Interface contacts:
Residue D674 in the second protein is in contact with residue A241 in the first protein (closest heavy-atom distance 3.4 Å).
Residue G749 in the second protein contacts residue R229 in the first protein (closest heavy-atom distance 3.5 Å).
Residue A433 in the second protein contacts residue I292 in the first protein (closest heavy-atom distance 3.6 Å).
Residue T748 in the second protein is in contact with residue R230 in the first protein (closest heavy-atom distance 3.6 Å).
Residue E429 in the second protein is in contact with residue M295 in the first protein (closest heavy-atom distance 3.7 Å).
Residue Q94 in the second protein interacts with residue D860 in the first protein (closest heavy-atom distance 2.9 Å).
Residue K644 in the second protein interacts with residue A203 in the first protein (closest heavy-atom distance 3.0 Å).
Residue R747 in the second protein interacts with residue A233 in the first protein (closest heavy-atom distance 3.7 Å).
Residue R451 in the second protein is in contact with residue R882 in the first protein (closest heavy-atom distance 3.3 Å).
Residue T366 in the second protein interacts with residue I873 in the first protein (closest heavy-atom distance 3.7 Å).
Residue L98 in the second protein is in contact with residue Y858 in the first protein (closest heavy-atom distance 3.6 Å).
Residue Q642 in the second protein contacts residue D202 in the first protein (closest heavy-atom distance 3.7 Å).
Residue D667 in the second protein interacts with residue T854 in the first protein (closest heavy-atom distance 3.7 Å).
Residue T406 in the second protein interacts with residue E871 in the first protein (closest heavy-atom distance 3.3 Å).
Residue T580 in the second protein is in contact with residue D296 in the first protein (closest heavy-atom distance 3.0 Å).
Residue R455 in the second protein is in contact with residue N287 in the first protein (closest heavy-atom distance 3.8 Å).
Residue D667 in the second protein interacts with residue N244 in the first protein (closest heavy-atom distance 3.6 Å).
Residue N440 in the second protein is in contact with residue V289 in the first protein (closest heavy-atom distance 3.5 Å).
Residue L578 in the second protein contacts residue N298 in the first protein (closest heavy-atom distance 2.9 Å).
Residue N456 in the second protein interacts with residue R286 in the first protein (closest heavy-atom distance 3.4 Å).
Residue K582 in the second protein is in contact with residue D296 in the first protein (closest heavy-atom distance 3.3 Å).
Residue E87 in the second protein interacts with residue K119 in the first protein (closest heavy-atom distance 3.7 Å).
Residue T405 in the second protein interacts with residue T869 in the first protein (closest heavy-atom distance 3.7 Å).
Residue N456 in the second protein contacts residue F278 in the first protein (closest heavy-atom distance 3.5 Å).
Residue I427 in the second protein contacts residue N298 in the first protein (closest heavy-atom distance 3.5 Å).
Residue Q642 in the second protein contacts residue R201 in the first protein (closest heavy-atom distance 3.3 Å).
Residue Y95 in the second protein is in contact with residue R297 in the first protein (closest heavy-atom distance 3.4 Å).
Residue Q450 in the second protein is in contact with residue N880 in the first protein (closest heavy-atom distance 2.8 Å).
Residue E429 in the second protein interacts with residue N294 in the first protein (closest heavy-atom distance 3.7 Å).
Residue D750 in the second protein contacts residue R230 in the first protein (closest heavy-atom distance 2.4 Å).
Residue T577 in the second protein contacts residue N298 in the first protein (closest heavy-atom distance 2.9 Å).
Residue Y670 in the second protein interacts with residue A241 in the first protein (closest heavy-atom distance 3.8 Å).
Residue L578 in the second protein contacts residue P300 in the first protein (closest heavy-atom distance 3.7 Å).
Residue R797 in the second protein contacts residue R229 in the first protein (closest heavy-atom distance 3.8 Å).
Residue S430 in the second protein is in contact with residue N294 in the first protein (closest heavy-atom distance 3.3 Å).
Residue E429 in the second protein interacts with residue F278 in the first protein (closest heavy-atom distance 3.7 Å).
Residue T748 in the second protein interacts with residue R229 in the first protein (closest heavy-atom distance 3.6 Å).
Residue E744 in the second protein is in contact with residue R201 in the first protein (closest heavy-atom distance 3.0 Å).
Residue I97 in the second protein is in contact with residue T856 in the first protein (closest heavy-atom distance 3.8 Å).
Residue L98 in the second protein interacts with residue L299 in the first protein (closest heavy-atom distance 3.7 Å).
Residue R451 in the second protein contacts residue V289 in the first protein (closest heavy-atom distance 3.8 Å).
Residue Y532 in the second protein is in contact with residue N874 in the first protein (closest heavy-atom distance 3.7 Å).
Residue T405 in the second protein is in contact with residue D868 in the first protein (closest heavy-atom distance 2.7 Å).
Residue Q576 in the second protein is in contact with residue N298 in the first protein (closest heavy-atom distance 3.8 Å).
Residue R797 in the second protein is in contact with residue E222 in the first protein (closest heavy-atom distance 3.0 Å).
Residue A433 in the second protein is in contact with residue L293 in the first protein (closest heavy-atom distance 3.3 Å).
Residue R671 in the second protein interacts with residue A241 in the first protein (closest heavy-atom distance 3.7 Å).
Residue Q94 in the second protein is in contact with residue S859 in the first protein (closest heavy-atom distance 2.4 Å).
Residue Y95 in the second protein contacts residue A863 in the first protein (closest heavy-atom distance 3.5 Å).
Residue D666 in the second protein is in contact with residue K191 in the first protein (closest heavy-atom distance 3.1 Å).
Residue E322 in the second protein contacts residue P300 in the first protein (closest heavy-atom distance 3.7 Å).
Residue I367 in the second protein interacts with residue E871 in the first protein (closest heavy-atom distance 3.4 Å).
Residue S400 in the second protein contacts residue D296 in the first protein (closest heavy-atom distance 3.4 Å).
Residue L401 in the second protein interacts with residue N294 in the first protein (closest heavy-atom distance 3.0 Å).
Residue E429 in the second protein is in contact with residue N274 in the first protein (closest heavy-atom distance 3.6 Å).
Residue D750 in the second protein is in contact with residue G226 in the first protein (closest heavy-atom distance 3.3 Å).
Residue Y670 in the second protein contacts residue V239 in the first protein (closest heavy-atom distance 3.7 Å).
Residue Y641 in the second protein interacts with residue R201 in the first protein (closest heavy-atom distance 3.4 Å).
Residue E92 in the second protein interacts with residue A863 in the first protein (closest heavy-atom distance 3.0 Å).
Residue E322 in the second protein interacts with residue S301 in the first protein (closest heavy-atom distance 3.8 Å).

Sequence of the second protein:
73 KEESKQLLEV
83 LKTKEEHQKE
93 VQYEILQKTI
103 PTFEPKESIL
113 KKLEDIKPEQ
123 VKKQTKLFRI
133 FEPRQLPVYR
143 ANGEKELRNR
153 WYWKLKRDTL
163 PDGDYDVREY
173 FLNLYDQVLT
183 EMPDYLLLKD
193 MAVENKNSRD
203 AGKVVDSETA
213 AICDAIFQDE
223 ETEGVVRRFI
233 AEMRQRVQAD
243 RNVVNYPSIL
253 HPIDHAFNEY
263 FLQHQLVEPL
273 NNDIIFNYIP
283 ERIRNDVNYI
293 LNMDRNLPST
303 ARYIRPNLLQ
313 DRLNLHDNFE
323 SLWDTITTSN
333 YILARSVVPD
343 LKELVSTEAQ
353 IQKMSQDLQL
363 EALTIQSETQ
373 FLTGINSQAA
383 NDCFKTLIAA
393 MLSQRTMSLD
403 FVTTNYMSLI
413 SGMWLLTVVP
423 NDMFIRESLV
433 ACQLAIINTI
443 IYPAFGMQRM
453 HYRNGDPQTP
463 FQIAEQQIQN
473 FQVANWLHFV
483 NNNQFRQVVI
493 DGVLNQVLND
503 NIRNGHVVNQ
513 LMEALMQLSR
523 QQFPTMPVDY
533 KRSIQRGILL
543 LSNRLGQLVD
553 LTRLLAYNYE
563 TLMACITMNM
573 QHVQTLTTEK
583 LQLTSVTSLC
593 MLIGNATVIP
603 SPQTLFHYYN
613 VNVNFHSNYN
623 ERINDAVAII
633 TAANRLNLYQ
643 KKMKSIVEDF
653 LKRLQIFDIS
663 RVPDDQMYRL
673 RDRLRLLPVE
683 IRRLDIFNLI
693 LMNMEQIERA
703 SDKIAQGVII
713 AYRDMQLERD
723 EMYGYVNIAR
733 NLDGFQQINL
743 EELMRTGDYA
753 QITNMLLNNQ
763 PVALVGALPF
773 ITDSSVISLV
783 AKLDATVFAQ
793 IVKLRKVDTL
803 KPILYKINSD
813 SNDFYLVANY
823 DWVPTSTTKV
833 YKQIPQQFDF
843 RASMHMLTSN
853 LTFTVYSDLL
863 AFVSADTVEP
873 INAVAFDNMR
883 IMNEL

Sequence of the first protein:
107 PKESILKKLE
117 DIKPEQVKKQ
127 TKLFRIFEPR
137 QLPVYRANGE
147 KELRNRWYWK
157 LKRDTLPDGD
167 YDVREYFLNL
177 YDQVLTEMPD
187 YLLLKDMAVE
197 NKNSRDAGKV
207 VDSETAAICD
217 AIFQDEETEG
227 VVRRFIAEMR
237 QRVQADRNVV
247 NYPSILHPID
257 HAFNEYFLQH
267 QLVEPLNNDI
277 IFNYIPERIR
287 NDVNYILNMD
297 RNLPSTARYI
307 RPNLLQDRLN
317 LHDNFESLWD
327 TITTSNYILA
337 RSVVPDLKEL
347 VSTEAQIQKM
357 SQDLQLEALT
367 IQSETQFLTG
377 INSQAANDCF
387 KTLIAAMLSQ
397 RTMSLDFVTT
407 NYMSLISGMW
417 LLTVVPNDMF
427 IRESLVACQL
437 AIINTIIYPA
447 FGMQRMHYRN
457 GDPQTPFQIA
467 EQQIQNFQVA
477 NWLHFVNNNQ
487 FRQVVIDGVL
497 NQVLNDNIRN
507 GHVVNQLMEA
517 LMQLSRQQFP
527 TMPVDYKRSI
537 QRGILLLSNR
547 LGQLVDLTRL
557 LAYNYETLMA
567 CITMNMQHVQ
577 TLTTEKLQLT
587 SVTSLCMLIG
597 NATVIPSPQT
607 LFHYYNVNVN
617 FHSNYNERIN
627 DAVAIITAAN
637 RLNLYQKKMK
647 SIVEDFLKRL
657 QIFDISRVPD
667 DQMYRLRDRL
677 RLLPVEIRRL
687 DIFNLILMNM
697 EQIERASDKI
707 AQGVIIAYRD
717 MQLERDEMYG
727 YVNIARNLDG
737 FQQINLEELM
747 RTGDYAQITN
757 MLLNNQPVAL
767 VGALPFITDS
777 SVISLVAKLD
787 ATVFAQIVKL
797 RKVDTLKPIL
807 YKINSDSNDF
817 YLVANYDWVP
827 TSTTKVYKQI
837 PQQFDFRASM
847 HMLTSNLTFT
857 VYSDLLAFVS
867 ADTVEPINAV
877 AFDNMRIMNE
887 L

This data describes a binding interaction between two proteins.